Interface contacts:
Residue A104 in protein 1 interacts with residue L49 in protein 2 (closest heavy-atom distance 3.5 Å).
Residue T369 in protein 1 is in contact with residue T3 in protein 2 (closest heavy-atom distance 3.3 Å).
Residue M109 in protein 1 is in contact with residue K47 in protein 2 (closest heavy-atom distance 3.7 Å).
Residue R183 in protein 1 interacts with residue E88 in protein 2 (closest heavy-atom distance 2.5 Å).
Residue Y345 in protein 1 is in contact with residue T26 in protein 2 (closest heavy-atom distance 3.1 Å).
Residue T369 in protein 1 is in contact with residue Q4 in protein 2 (closest heavy-atom distance 3.0 Å).
Residue R186 in protein 1 interacts with residue E88 in protein 2 (closest heavy-atom distance 2.8 Å).
Residue R186 in protein 1 interacts with residue D86 in protein 2 (closest heavy-atom distance 2.9 Å).
Residue V341 in protein 1 contacts residue V23 in protein 2 (closest heavy-atom distance 3.5 Å).
Residue P371 in protein 1 contacts residue A2 in protein 2 (closest heavy-atom distance 3.1 Å).
Residue L48 in protein 1 interacts with residue A11 in protein 2 (closest heavy-atom distance 2.9 Å).
Residue V365 in protein 1 contacts residue G8 in protein 2 (closest heavy-atom distance 3.0 Å).
Residue R339 in protein 1 is in contact with residue S19 in protein 2 (closest heavy-atom distance 3.5 Å).
Residue L343 in protein 1 is in contact with residue T26 in protein 2 (closest heavy-atom distance 3.0 Å).
Residue P371 in protein 1 is in contact with residue A1 in protein 2 (closest heavy-atom distance 3.3 Å).
Residue L48 in protein 1 interacts with residue L10 in protein 2 (closest heavy-atom distance 2.9 Å).
Residue K45 in protein 1 is in contact with residue D9 in protein 2 (closest heavy-atom distance 3.5 Å).
Residue Y345 in protein 1 is in contact with residue P27 in protein 2 (closest heavy-atom distance 2.8 Å).
Residue V341 in protein 1 contacts residue K24 in protein 2 (closest heavy-atom distance 2.9 Å).
Residue L343 in protein 1 interacts with residue K24 in protein 2 (closest heavy-atom distance 2.9 Å).
Residue G107 in protein 1 interacts with residue K47 in protein 2 (closest heavy-atom distance 3.7 Å).
Residue L73 in protein 1 is in contact with residue W6 in protein 2 (closest heavy-atom distance 3.5 Å).
Residue I47 in protein 1 interacts with residue L10 in protein 2 (closest heavy-atom distance 3.6 Å).
Residue I367 in protein 1 contacts residue T5 in protein 2 (closest heavy-atom distance 3.5 Å).
Residue E344 in protein 1 contacts residue T26 in protein 2 (closest heavy-atom distance 3.2 Å).
Residue A366 in protein 1 interacts with residue W6 in protein 2 (closest heavy-atom distance 3.2 Å).
Residue Y345 in protein 1 is in contact with residue F29 in protein 2 (closest heavy-atom distance 3.6 Å).
Residue R46 in protein 1 interacts with residue G8 in protein 2 (closest heavy-atom distance 3.6 Å).
Residue L343 in protein 1 contacts residue V25 in protein 2 (closest heavy-atom distance 3.4 Å).
Residue L48 in protein 1 is in contact with residue I12 in protein 2 (closest heavy-atom distance 2.7 Å).
Residue L48 in protein 1 interacts with residue W6 in protein 2 (closest heavy-atom distance 3.7 Å).
Residue E105 in protein 1 contacts residue K47 in protein 2 (closest heavy-atom distance 3.0 Å).
Residue I49 in protein 1 interacts with residue I12 in protein 2 (closest heavy-atom distance 3.3 Å).
Residue R291 in protein 1 interacts with residue D43 in protein 2 (closest heavy-atom distance 2.6 Å).
Residue R46 in protein 1 is in contact with residue D9 in protein 2 (closest heavy-atom distance 3.0 Å).
Residue Q338 in protein 1 contacts residue W6 in protein 2 (closest heavy-atom distance 3.4 Å).
Residue Y345 in protein 1 interacts with residue P28 in protein 2 (closest heavy-atom distance 3.2 Å).
Residue Q338 in protein 1 interacts with residue Q4 in protein 2 (closest heavy-atom distance 3.6 Å).
Residue V50 in protein 1 is in contact with residue I15 in protein 2 (closest heavy-atom distance 3.6 Å).
Residue T369 in protein 1 interacts with residue W6 in protein 2 (closest heavy-atom distance 2.8 Å).
Residue R46 in protein 1 contacts residue T7 in protein 2 (closest heavy-atom distance 3.0 Å).
Residue I367 in protein 1 interacts with residue W6 in protein 2 (closest heavy-atom distance 2.8 Å).
Residue R46 in protein 1 is in contact with residue L10 in protein 2 (closest heavy-atom distance 3.4 Å).
Residue Q368 in protein 1 is in contact with residue T3 in protein 2 (closest heavy-atom distance 3.2 Å).
Residue A106 in protein 1 is in contact with residue K47 in protein 2 (closest heavy-atom distance 3.5 Å).
Residue L48 in protein 1 interacts with residue T7 in protein 2 (closest heavy-atom distance 3.6 Å).
Residue A98 in protein 1 is in contact with residue E51 in protein 2 (closest heavy-atom distance 2.5 Å).
Residue L294 in protein 1 contacts residue H41 in protein 2 (closest heavy-atom distance 3.6 Å).
Residue P363 in protein 1 contacts residue G8 in protein 2 (closest heavy-atom distance 3.8 Å).
Residue G51 in protein 1 interacts with residue T14 in protein 2 (closest heavy-atom distance 3.0 Å).
Residue V50 in protein 1 interacts with residue I12 in protein 2 (closest heavy-atom distance 2.8 Å).
Residue F87 in protein 1 contacts residue L49 in protein 2 (closest heavy-atom distance 3.4 Å).
Residue F97 in protein 1 contacts residue E51 in protein 2 (closest heavy-atom distance 3.0 Å).
Residue Q368 in protein 1 contacts residue Q4 in protein 2 (closest heavy-atom distance 3.6 Å).
Residue D99 in protein 1 contacts residue E51 in protein 2 (closest heavy-atom distance 2.9 Å).
Residue V50 in protein 1 contacts residue T14 in protein 2 (closest heavy-atom distance 2.3 Å).
Residue V365 in protein 1 contacts residue T7 in protein 2 (closest heavy-atom distance 3.0 Å).
Residue A364 in protein 1 contacts residue G8 in protein 2 (closest heavy-atom distance 3.1 Å).
Residue R342 in protein 1 is in contact with residue K24 in protein 2 (closest heavy-atom distance 3.4 Å).
Residue A364 in protein 1 contacts residue D9 in protein 2 (closest heavy-atom distance 2.9 Å).

Sequence of protein 1:
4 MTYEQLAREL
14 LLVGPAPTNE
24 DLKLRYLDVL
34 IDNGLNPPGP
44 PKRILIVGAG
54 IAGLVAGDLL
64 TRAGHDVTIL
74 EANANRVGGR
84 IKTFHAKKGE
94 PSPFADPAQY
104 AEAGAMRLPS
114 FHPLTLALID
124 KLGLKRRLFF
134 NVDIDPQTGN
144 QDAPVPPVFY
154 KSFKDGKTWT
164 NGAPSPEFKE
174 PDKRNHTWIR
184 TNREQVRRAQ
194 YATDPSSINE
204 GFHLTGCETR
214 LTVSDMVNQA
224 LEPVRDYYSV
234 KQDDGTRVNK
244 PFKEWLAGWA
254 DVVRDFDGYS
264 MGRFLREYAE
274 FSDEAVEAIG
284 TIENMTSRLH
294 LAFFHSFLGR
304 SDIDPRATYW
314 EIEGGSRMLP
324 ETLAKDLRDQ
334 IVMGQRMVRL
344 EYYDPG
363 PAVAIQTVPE

Sequence of protein 2:
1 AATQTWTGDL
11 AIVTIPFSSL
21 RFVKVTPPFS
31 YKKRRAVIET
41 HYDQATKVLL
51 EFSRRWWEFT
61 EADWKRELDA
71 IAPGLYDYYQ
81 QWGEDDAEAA

This data describes a binding interaction between two proteins.